Sequence of chain B:
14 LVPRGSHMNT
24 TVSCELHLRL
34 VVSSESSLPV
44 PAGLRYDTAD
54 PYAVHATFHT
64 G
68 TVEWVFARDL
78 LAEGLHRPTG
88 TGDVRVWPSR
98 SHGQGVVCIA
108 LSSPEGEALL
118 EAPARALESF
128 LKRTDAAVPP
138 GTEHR

Sequence of chain A:
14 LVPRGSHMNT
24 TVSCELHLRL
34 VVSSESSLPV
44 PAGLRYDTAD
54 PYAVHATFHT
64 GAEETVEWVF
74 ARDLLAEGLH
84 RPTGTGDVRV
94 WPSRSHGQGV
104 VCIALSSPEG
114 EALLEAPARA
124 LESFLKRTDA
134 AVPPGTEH

Residue-level contacts at the interface:
Residue R17 in chain A contacts residue E112 in chain B (closest heavy-atom distance 3.8 Å).
Residue E114 in chain A is in contact with residue P16 in chain B (closest heavy-atom distance 4.2 Å).
Residue A52 in chain A is in contact with residue A52 in chain B (closest heavy-atom distance 3.6 Å).
Residue E70 in chain A is in contact with residue H20 in chain B (closest heavy-atom distance 2.7 Å).
Residue G18 in chain A contacts residue W71 in chain B (closest heavy-atom distance 3.4 Å).
Residue W71 in chain A is in contact with residue G18 in chain B (closest heavy-atom distance 3.6 Å).
Residue L14 in chain A contacts residue L33 in chain B (closest heavy-atom distance 4.1 Å).
Residue V69 in chain A is in contact with residue V15 in chain B (closest heavy-atom distance 3.6 Å).
Residue E112 in chain A is in contact with residue P16 in chain B (closest heavy-atom distance 3.6 Å).
Residue T68 in chain A is in contact with residue R17 in chain B (closest heavy-atom distance 3.6 Å).
Residue A115 in chain A is in contact with residue V15 in chain B (closest heavy-atom distance 4.2 Å).
Residue V15 in chain A is in contact with residue L108 in chain B (closest heavy-atom distance 3.8 Å).
Residue S109 in chain A interacts with residue P16 in chain B (closest heavy-atom distance 4.3 Å).
Residue L108 in chain A contacts residue P16 in chain B (closest heavy-atom distance 3.5 Å).
Residue P16 in chain A interacts with residue W71 in chain B (closest heavy-atom distance 2.9 Å).
Residue R17 in chain A interacts with residue T68 in chain B (closest heavy-atom distance 3.5 Å).
Residue H20 in chain A is in contact with residue E70 in chain B (closest heavy-atom distance 3.5 Å).
Residue P16 in chain A contacts residue L108 in chain B (closest heavy-atom distance 3.7 Å).
Residue V15 in chain A contacts residue T63 in chain B (closest heavy-atom distance 3.8 Å).
Residue A115 in chain A contacts residue P16 in chain B (closest heavy-atom distance 3.3 Å).
Residue P16 in chain A interacts with residue V69 in chain B (closest heavy-atom distance 3.3 Å).
Residue S110 in chain A contacts residue R17 in chain B (closest heavy-atom distance 3.8 Å).
Residue R17 in chain A is in contact with residue V69 in chain B (closest heavy-atom distance 3.6 Å).
Residue P16 in chain A contacts residue A115 in chain B (closest heavy-atom distance 3.4 Å).
Residue H20 in chain A contacts residue V72 in chain B (closest heavy-atom distance 3.3 Å).
Residue D53 in chain A contacts residue A52 in chain B (closest heavy-atom distance 2.9 Å).
Residue E112 in chain A interacts with residue R17 in chain B (closest heavy-atom distance 3.1 Å).
Residue G18 in chain A contacts residue E70 in chain B (closest heavy-atom distance 4.2 Å).
Residue L14 in chain A contacts residue A115 in chain B (closest heavy-atom distance 3.8 Å).
Residue A115 in chain A contacts residue L14 in chain B (closest heavy-atom distance 4.0 Å).
Residue H141 in chain A interacts with residue Y55 in chain B (closest heavy-atom distance 4.1 Å).
Residue V72 in chain A is in contact with residue H20 in chain B (closest heavy-atom distance 3.2 Å).
Residue R17 in chain A is in contact with residue W71 in chain B (closest heavy-atom distance 3.7 Å).
Residue P16 in chain A interacts with residue S110 in chain B (closest heavy-atom distance 3.2 Å).
Residue L33 in chain A interacts with residue L14 in chain B (closest heavy-atom distance 3.9 Å).
Residue R17 in chain A interacts with residue S110 in chain B (closest heavy-atom distance 4.0 Å).
Residue V15 in chain A interacts with residue A115 in chain B (closest heavy-atom distance 4.3 Å).
Residue V69 in chain A is in contact with residue P16 in chain B (closest heavy-atom distance 3.3 Å).
Residue L108 in chain A interacts with residue V15 in chain B (closest heavy-atom distance 3.5 Å).
Residue T63 in chain A interacts with residue L14 in chain B (closest heavy-atom distance 4.3 Å).
Residue Y55 in chain A contacts residue H141 in chain B (closest heavy-atom distance 3.2 Å).
Residue G113 in chain A contacts residue P16 in chain B (closest heavy-atom distance 3.3 Å).
Residue W71 in chain A is in contact with residue H20 in chain B (closest heavy-atom distance 3.9 Å).
Residue E140 in chain A interacts with residue Y55 in chain B (closest heavy-atom distance 2.2 Å).
Residue A52 in chain A is in contact with residue P54 in chain B (closest heavy-atom distance 3.6 Å).
Residue E70 in chain A contacts residue G18 in chain B (closest heavy-atom distance 4.1 Å).
Residue V15 in chain A is in contact with residue V69 in chain B (closest heavy-atom distance 3.7 Å).
Residue Y55 in chain A is in contact with residue E140 in chain B (closest heavy-atom distance 3.2 Å).
Residue P16 in chain A contacts residue E112 in chain B (closest heavy-atom distance 3.7 Å).
Residue V69 in chain A is in contact with residue R17 in chain B (closest heavy-atom distance 3.6 Å).
Residue A52 in chain A interacts with residue D53 in chain B (closest heavy-atom distance 3.2 Å).
Residue S110 in chain A contacts residue P16 in chain B (closest heavy-atom distance 3.1 Å).
Residue P16 in chain A contacts residue G113 in chain B (closest heavy-atom distance 3.7 Å).
Residue P54 in chain A contacts residue Y55 in chain B (closest heavy-atom distance 4.3 Å).
Residue Y55 in chain A is in contact with residue Y55 in chain B (closest heavy-atom distance 3.5 Å).
Residue L14 in chain A is in contact with residue T63 in chain B (closest heavy-atom distance 4.3 Å).
Residue A65 in chain A interacts with residue R17 in chain B (closest heavy-atom distance 4.0 Å).
Residue W71 in chain A is in contact with residue P16 in chain B (closest heavy-atom distance 3.0 Å).
Residue W71 in chain A contacts residue R17 in chain B (closest heavy-atom distance 3.7 Å).
Residue T63 in chain A interacts with residue V15 in chain B (closest heavy-atom distance 3.1 Å).

This data describes a binding interaction between two proteins.